Sequence of the second protein:
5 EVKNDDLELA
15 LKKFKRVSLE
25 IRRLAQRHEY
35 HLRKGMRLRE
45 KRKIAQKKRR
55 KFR

Sequence of the first protein:
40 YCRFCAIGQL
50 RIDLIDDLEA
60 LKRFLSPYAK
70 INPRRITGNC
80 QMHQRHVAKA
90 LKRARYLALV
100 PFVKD

Residue-level contacts at the interface:
Residue Y67 in the first protein interacts with residue V21 in the second protein (closest heavy-atom distance 3.7 Å).
Residue D104 in the first protein interacts with residue V6 in the second protein (closest heavy-atom distance 4.0 Å).
Residue R74 in the first protein contacts residue K52 in the second protein (closest heavy-atom distance 4.3 Å).
Residue R74 in the first protein is in contact with residue F56 in the second protein (closest heavy-atom distance 3.5 Å).
Residue K103 in the first protein contacts residue V6 in the second protein (closest heavy-atom distance 3.7 Å).
Residue Y67 in the first protein interacts with residue E5 in the second protein (closest heavy-atom distance 3.3 Å).
Residue Y67 in the first protein interacts with residue K17 in the second protein (closest heavy-atom distance 3.5 Å).
Residue D104 in the first protein contacts residue E5 in the second protein (closest heavy-atom distance 4.2 Å).

The following describes two proteins that form a bound complex.